Residue-level contacts at the interface:
Residue L357 in chain B is in contact with residue N552 in chain A (closest heavy-atom distance 4.1 Å).
Residue L357 in chain B contacts residue F548 in chain A (closest heavy-atom distance 4.6 Å).
Residue L357 in chain B contacts residue K551 in chain A (closest heavy-atom distance 4.4 Å).
Residue L355 in chain B contacts residue F548 in chain A (closest heavy-atom distance 4.2 Å).
Residue L357 in chain B is in contact with residue K555 in chain A (closest heavy-atom distance 3.8 Å).
Residue L355 in chain B contacts residue K551 in chain A (closest heavy-atom distance 3.7 Å).
Residue L355 in chain B is in contact with residue N547 in chain A (closest heavy-atom distance 4.8 Å).

These two protein chains interact to form a complex.

Sequence of chain A:
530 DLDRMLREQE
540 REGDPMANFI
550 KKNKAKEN

Sequence of chain B:
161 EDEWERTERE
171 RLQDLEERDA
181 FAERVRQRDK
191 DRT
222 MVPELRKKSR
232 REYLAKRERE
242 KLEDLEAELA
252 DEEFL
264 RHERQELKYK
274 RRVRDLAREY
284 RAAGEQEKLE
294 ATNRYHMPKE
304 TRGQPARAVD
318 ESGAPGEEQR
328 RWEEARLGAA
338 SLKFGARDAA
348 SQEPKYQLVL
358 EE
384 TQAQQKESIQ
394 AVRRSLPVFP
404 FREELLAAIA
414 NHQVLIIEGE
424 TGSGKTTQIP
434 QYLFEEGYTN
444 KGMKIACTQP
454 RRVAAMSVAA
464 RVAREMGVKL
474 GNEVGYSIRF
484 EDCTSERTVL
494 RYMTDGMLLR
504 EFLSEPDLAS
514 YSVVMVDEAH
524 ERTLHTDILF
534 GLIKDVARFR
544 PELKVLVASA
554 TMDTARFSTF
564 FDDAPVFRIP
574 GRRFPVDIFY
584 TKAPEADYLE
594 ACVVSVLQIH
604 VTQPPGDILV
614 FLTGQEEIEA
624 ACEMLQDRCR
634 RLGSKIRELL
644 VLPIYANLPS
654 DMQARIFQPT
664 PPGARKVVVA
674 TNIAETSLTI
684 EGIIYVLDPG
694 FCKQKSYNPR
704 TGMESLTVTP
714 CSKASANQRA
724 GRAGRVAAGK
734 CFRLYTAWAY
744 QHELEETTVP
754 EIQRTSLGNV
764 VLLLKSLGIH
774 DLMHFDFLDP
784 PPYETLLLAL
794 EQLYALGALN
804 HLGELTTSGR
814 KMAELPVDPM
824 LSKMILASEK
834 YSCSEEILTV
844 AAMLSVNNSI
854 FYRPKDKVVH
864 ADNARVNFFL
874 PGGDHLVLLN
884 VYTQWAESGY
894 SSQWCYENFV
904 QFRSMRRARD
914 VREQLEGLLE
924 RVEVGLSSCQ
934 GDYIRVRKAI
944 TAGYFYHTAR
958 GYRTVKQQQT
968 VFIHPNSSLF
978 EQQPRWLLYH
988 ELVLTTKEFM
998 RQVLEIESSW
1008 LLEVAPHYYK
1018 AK